Residue-level contacts at the interface:
Residue Y282 in chain A interacts with residue R76 in chain B (closest heavy-atom distance 3.8 Å).
Residue D281 in chain A is in contact with residue F111 in chain B (closest heavy-atom distance 3.3 Å).
Residue I317 in chain A is in contact with residue V29 in chain B (closest heavy-atom distance 3.7 Å).
Residue T289 in chain A interacts with residue N33 in chain B (closest heavy-atom distance 4.3 Å).
Residue E275 in chain A contacts residue R57 in chain B (closest heavy-atom distance 4.2 Å).
Residue V295 in chain A is in contact with residue T44 in chain B (closest heavy-atom distance 4.2 Å).
Residue V295 in chain A contacts residue V43 in chain B (closest heavy-atom distance 4.1 Å).
Residue P265 in chain A contacts residue T48 in chain B (closest heavy-atom distance 2.6 Å).
Residue G287 in chain A is in contact with residue N33 in chain B (closest heavy-atom distance 3.5 Å).
Residue Q286 in chain A is in contact with residue L52 in chain B (closest heavy-atom distance 3.3 Å).
Residue Y269 in chain A interacts with residue L49 in chain B (closest heavy-atom distance 3.5 Å).
Residue Y282 in chain A interacts with residue R78 in chain B (closest heavy-atom distance 2.4 Å).
Residue V293 in chain A contacts residue T44 in chain B (closest heavy-atom distance 3.3 Å).
Residue L279 in chain A contacts residue L116 in chain B (closest heavy-atom distance 3.8 Å).
Residue L279 in chain A is in contact with residue Y109 in chain B (closest heavy-atom distance 3.7 Å).
Residue V293 in chain A contacts residue V29 in chain B (closest heavy-atom distance 3.4 Å).
Residue Y269 in chain A interacts with residue P50 in chain B (closest heavy-atom distance 3.3 Å).
Residue L279 in chain A interacts with residue T115 in chain B (closest heavy-atom distance 4.1 Å).
Residue R296 in chain A contacts residue T44 in chain B (closest heavy-atom distance 4.4 Å).
Residue R296 in chain A contacts residue Y46 in chain B (closest heavy-atom distance 3.7 Å).
Residue K292 in chain A contacts residue V29 in chain B (closest heavy-atom distance 4.3 Å).
Residue T289 in chain A is in contact with residue R31 in chain B (closest heavy-atom distance 3.1 Å).
Residue Y269 in chain A interacts with residue T48 in chain B (closest heavy-atom distance 2.8 Å).
Residue L279 in chain A contacts residue S114 in chain B (closest heavy-atom distance 2.7 Å).
Residue H280 in chain A is in contact with residue S114 in chain B (closest heavy-atom distance 3.3 Å).
Residue Y282 in chain A contacts residue F111 in chain B (closest heavy-atom distance 3.9 Å).
Residue F298 in chain A contacts residue V43 in chain B (closest heavy-atom distance 3.5 Å).
Residue I327 in chain A interacts with residue D47 in chain B (closest heavy-atom distance 3.6 Å).
Residue K291 in chain A contacts residue D47 in chain B (closest heavy-atom distance 2.4 Å).
Residue G287 in chain A contacts residue G34 in chain B (closest heavy-atom distance 3.1 Å).
Residue L320 in chain A is in contact with residue V29 in chain B (closest heavy-atom distance 3.8 Å).
Residue H280 in chain A is in contact with residue F111 in chain B (closest heavy-atom distance 4.3 Å).
Residue R296 in chain A interacts with residue K45 in chain B (closest heavy-atom distance 3.3 Å).
Residue H280 in chain A interacts with residue E112 in chain B (closest heavy-atom distance 3.3 Å).
Residue K292 in chain A interacts with residue R31 in chain B (closest heavy-atom distance 3.7 Å).
Residue M294 in chain A contacts residue Y46 in chain B (closest heavy-atom distance 4.1 Å).
Residue G290 in chain A interacts with residue R31 in chain B (closest heavy-atom distance 2.6 Å).
Residue R296 in chain A is in contact with residue V43 in chain B (closest heavy-atom distance 3.5 Å).
Residue F274 in chain A is in contact with residue P50 in chain B (closest heavy-atom distance 3.6 Å).
Residue V295 in chain A is in contact with residue R28 in chain B (closest heavy-atom distance 3.7 Å).
Residue L279 in chain A interacts with residue F111 in chain B (closest heavy-atom distance 3.9 Å).
Residue K324 in chain A is in contact with residue Y46 in chain B (closest heavy-atom distance 3.6 Å).
Residue L288 in chain A interacts with residue N33 in chain B (closest heavy-atom distance 3.5 Å).
Residue V293 in chain A contacts residue Y46 in chain B (closest heavy-atom distance 4.2 Å).
Residue K291 in chain A contacts residue K45 in chain B (closest heavy-atom distance 4.4 Å).
Residue G290 in chain A is in contact with residue I32 in chain B (closest heavy-atom distance 3.5 Å).
Residue K291 in chain A is in contact with residue I32 in chain B (closest heavy-atom distance 3.6 Å).
Residue M294 in chain A interacts with residue T44 in chain B (closest heavy-atom distance 2.8 Å).
Residue C268 in chain A interacts with residue T48 in chain B (closest heavy-atom distance 3.7 Å).
Residue I327 in chain A interacts with residue Y46 in chain B (closest heavy-atom distance 3.9 Å).
Residue F274 in chain A contacts residue L49 in chain B (closest heavy-atom distance 4.2 Å).
Residue V293 in chain A is in contact with residue I32 in chain B (closest heavy-atom distance 3.8 Å).
Residue K284 in chain A is in contact with residue E112 in chain B (closest heavy-atom distance 4.0 Å).
Residue V293 in chain A contacts residue E30 in chain B (closest heavy-atom distance 3.0 Å).
Residue W266 in chain A interacts with residue T48 in chain B (closest heavy-atom distance 3.6 Å).
Residue K291 in chain A contacts residue L49 in chain B (closest heavy-atom distance 4.1 Å).
Residue G290 in chain A contacts residue N33 in chain B (closest heavy-atom distance 4.2 Å).
Residue K292 in chain A is in contact with residue Y46 in chain B (closest heavy-atom distance 4.2 Å).
Residue K291 in chain A interacts with residue L52 in chain B (closest heavy-atom distance 3.9 Å).
Residue K291 in chain A is in contact with residue R31 in chain B (closest heavy-atom distance 4.1 Å).

Sequence of chain B:
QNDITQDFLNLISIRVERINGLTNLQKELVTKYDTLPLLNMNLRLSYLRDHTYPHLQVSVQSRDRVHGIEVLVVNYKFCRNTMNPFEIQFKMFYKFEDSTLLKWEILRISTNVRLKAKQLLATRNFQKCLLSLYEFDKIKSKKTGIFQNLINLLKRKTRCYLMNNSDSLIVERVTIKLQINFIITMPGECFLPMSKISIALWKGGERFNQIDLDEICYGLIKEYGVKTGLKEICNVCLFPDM

Sequence of chain A:
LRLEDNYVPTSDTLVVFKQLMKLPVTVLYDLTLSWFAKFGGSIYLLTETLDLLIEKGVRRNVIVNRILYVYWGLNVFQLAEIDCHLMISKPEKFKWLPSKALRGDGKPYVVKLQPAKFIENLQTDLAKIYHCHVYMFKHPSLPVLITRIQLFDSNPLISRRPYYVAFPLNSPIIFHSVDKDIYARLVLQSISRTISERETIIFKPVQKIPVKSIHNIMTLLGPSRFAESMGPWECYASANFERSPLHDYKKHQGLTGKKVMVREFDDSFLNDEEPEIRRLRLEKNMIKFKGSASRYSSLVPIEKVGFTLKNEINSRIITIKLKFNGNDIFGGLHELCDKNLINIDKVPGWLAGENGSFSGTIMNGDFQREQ

This data describes a binding interaction between two proteins.